Sequence of chain B:
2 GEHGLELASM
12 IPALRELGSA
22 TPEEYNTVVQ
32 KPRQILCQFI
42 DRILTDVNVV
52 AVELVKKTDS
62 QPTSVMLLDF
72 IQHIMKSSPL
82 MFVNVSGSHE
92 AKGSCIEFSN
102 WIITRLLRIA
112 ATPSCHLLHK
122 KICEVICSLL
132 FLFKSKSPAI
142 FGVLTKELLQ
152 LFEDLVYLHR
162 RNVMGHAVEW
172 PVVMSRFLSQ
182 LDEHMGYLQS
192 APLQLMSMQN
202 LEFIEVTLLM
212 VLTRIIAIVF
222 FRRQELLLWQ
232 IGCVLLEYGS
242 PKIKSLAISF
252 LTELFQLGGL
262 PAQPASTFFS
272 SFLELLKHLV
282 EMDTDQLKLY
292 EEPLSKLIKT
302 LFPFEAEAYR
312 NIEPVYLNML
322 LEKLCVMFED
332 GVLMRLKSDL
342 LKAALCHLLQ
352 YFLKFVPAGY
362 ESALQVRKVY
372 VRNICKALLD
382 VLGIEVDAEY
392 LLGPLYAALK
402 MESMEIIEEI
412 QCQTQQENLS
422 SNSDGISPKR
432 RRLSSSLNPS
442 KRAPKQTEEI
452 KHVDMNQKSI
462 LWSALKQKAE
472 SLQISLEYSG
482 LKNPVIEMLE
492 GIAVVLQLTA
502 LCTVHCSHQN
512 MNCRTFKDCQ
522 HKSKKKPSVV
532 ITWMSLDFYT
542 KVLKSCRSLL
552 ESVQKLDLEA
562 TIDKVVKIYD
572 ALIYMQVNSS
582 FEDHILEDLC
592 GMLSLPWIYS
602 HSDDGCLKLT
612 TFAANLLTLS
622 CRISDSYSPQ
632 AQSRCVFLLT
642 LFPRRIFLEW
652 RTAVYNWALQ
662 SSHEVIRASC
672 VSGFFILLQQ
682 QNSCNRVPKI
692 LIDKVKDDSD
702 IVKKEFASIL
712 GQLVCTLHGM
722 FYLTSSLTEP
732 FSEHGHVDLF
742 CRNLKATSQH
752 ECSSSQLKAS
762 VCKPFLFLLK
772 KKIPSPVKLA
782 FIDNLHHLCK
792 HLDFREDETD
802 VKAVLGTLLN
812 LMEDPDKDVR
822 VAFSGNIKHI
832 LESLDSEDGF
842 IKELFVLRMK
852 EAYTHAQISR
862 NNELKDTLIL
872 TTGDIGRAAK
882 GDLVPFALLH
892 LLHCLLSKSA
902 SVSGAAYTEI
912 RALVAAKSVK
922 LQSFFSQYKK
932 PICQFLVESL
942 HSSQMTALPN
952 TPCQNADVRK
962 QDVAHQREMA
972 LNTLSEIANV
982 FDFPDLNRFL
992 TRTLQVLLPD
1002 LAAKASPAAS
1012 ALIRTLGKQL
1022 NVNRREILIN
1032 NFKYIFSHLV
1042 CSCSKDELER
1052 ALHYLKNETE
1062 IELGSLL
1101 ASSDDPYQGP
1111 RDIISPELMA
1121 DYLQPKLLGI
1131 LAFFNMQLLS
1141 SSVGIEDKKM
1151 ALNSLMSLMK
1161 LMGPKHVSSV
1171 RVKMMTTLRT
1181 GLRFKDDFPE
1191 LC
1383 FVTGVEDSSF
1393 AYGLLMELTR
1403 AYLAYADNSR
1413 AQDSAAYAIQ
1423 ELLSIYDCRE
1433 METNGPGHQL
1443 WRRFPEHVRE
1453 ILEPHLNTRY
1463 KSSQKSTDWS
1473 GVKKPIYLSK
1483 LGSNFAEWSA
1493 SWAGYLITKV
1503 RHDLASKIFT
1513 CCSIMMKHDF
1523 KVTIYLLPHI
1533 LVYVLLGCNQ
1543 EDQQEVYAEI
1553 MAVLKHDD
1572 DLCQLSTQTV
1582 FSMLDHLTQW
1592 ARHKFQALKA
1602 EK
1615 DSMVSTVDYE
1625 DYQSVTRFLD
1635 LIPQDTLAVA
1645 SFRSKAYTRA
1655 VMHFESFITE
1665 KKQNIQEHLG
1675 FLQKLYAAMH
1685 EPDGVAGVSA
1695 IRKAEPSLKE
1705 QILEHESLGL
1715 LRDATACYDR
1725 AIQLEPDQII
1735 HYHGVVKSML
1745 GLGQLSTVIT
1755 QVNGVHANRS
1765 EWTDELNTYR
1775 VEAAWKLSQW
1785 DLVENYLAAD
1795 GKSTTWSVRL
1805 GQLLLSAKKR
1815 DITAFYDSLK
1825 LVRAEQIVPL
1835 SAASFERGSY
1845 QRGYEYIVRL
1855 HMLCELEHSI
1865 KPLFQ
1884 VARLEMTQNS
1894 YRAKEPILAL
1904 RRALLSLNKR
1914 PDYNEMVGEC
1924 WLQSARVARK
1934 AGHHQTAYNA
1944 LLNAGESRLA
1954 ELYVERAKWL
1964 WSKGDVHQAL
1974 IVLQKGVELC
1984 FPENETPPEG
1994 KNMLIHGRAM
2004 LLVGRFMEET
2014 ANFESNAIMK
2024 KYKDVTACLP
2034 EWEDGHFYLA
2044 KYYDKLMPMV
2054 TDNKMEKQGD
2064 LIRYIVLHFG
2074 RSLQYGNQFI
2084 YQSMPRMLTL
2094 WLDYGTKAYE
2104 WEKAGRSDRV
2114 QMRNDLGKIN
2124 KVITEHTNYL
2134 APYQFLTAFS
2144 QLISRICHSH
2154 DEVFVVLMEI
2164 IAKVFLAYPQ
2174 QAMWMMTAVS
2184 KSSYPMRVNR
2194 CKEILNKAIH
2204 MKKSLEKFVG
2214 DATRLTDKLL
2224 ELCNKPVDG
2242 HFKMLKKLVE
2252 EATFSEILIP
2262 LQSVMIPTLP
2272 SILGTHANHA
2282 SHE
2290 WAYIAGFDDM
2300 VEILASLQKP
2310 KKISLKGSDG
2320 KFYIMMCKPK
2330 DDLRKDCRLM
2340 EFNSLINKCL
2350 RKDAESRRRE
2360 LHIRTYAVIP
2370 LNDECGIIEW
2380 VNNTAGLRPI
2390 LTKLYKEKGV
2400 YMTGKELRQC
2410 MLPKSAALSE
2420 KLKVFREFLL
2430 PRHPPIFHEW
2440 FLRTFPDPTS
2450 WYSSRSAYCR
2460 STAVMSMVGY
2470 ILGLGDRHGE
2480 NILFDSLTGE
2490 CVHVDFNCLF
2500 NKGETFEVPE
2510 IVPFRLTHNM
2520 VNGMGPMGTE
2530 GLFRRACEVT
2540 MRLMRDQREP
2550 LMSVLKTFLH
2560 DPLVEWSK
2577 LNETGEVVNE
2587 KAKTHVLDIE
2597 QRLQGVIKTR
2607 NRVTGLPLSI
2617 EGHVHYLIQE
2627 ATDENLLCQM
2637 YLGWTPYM

Sequence of chain A:
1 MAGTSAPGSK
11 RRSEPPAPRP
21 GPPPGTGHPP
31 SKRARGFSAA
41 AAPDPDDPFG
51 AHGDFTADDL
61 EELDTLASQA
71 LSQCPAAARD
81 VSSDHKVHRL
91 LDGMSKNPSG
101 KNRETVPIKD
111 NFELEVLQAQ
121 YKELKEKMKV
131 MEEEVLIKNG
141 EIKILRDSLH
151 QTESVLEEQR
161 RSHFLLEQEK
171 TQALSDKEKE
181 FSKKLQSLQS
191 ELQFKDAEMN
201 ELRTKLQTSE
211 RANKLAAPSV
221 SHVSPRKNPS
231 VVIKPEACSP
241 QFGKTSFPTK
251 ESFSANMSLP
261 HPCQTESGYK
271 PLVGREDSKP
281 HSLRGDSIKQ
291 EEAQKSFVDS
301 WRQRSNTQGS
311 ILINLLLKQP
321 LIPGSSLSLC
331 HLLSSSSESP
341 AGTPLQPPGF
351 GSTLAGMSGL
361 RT

These two protein chains interact to form a complex.

Residue-level contacts at the interface:
Residue M283 in chain B interacts with residue A41 in chain A (closest heavy-atom distance 4.2 Å).